Sequence of the first protein:
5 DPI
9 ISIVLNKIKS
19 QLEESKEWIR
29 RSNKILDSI

Residue-level contacts at the interface:
Residue I32 in the second protein contacts residue K17 in the first protein (closest heavy-atom distance 3.9 Å).
Residue K36 in the second protein interacts with residue L13 in the first protein (closest heavy-atom distance 4.2 Å).
Residue R15 in the second protein is in contact with residue L34 in the first protein (closest heavy-atom distance 3.8 Å).
Residue R15 in the second protein contacts residue N31 in the first protein (closest heavy-atom distance 4.6 Å).
Residue K11 in the second protein contacts residue I37 in the first protein (closest heavy-atom distance 4.2 Å).
Residue I35 in the second protein contacts residue L13 in the first protein (closest heavy-atom distance 4.6 Å).
Residue N18 in the second protein contacts residue L34 in the first protein (closest heavy-atom distance 3.9 Å).
Residue Q25 in the second protein interacts with residue K24 in the first protein (closest heavy-atom distance 3.4 Å).
Residue I14 in the second protein contacts residue S30 in the first protein (closest heavy-atom distance 4.0 Å).
Residue K36 in the second protein is in contact with residue K17 in the first protein (closest heavy-atom distance 3.6 Å).
Residue I28 in the second protein is in contact with residue I16 in the first protein (closest heavy-atom distance 3.9 Å).
Residue R4 in the second protein contacts residue I37 in the first protein (closest heavy-atom distance 4.3 Å).
Residue N18 in the second protein interacts with residue S30 in the first protein (closest heavy-atom distance 2.9 Å).
Residue K11 in the second protein interacts with residue L34 in the first protein (closest heavy-atom distance 3.0 Å).
Residue G29 in the second protein interacts with residue L20 in the first protein (closest heavy-atom distance 3.6 Å).
Residue V21 in the second protein interacts with residue I27 in the first protein (closest heavy-atom distance 3.7 Å).
Residue N18 in the second protein contacts residue N31 in the first protein (closest heavy-atom distance 3.0 Å).
Residue I32 in the second protein contacts residue L13 in the first protein (closest heavy-atom distance 4.5 Å).
Residue Q22 in the second protein interacts with residue N31 in the first protein (closest heavy-atom distance 4.3 Å).
Residue K11 in the second protein interacts with residue D35 in the first protein (closest heavy-atom distance 4.4 Å).
Residue N18 in the second protein contacts residue I27 in the first protein (closest heavy-atom distance 3.4 Å).
Residue I32 in the second protein contacts residue I16 in the first protein (closest heavy-atom distance 3.5 Å).
Residue Q22 in the second protein contacts residue I27 in the first protein (closest heavy-atom distance 3.7 Å).
Residue Q25 in the second protein is in contact with residue L20 in the first protein (closest heavy-atom distance 3.5 Å).
Residue I28 in the second protein is in contact with residue L20 in the first protein (closest heavy-atom distance 3.7 Å).
Residue I32 in the second protein is in contact with residue L20 in the first protein (closest heavy-atom distance 4.6 Å).
Residue I14 in the second protein interacts with residue L34 in the first protein (closest heavy-atom distance 3.8 Å).
Residue V21 in the second protein interacts with residue S23 in the first protein (closest heavy-atom distance 4.4 Å).
Residue I7 in the second protein interacts with residue I37 in the first protein (closest heavy-atom distance 4.1 Å).
Residue Q25 in the second protein interacts with residue I27 in the first protein (closest heavy-atom distance 3.7 Å).
Residue Q25 in the second protein is in contact with residue S23 in the first protein (closest heavy-atom distance 2.6 Å).

The following describes two proteins that form a bound complex.

Sequence of the second protein:
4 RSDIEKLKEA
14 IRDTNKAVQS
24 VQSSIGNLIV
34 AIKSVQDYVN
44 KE